Sequence of the second protein:
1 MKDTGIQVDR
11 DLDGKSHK

These two protein chains interact to form a complex.

Sequence of the first protein:
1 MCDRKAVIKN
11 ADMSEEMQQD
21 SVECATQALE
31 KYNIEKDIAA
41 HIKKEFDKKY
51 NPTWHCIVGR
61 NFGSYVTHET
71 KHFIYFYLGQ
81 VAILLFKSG

Interface contacts:
Residue Q80 in the first protein contacts residue D13 in the second protein (closest heavy-atom distance 2.9 Å).
Residue T70 in the first protein contacts residue M1 in the second protein (closest heavy-atom distance 3.1 Å).
Residue S64 in the first protein contacts residue G5 in the second protein (closest heavy-atom distance 3.6 Å).
Residue R60 in the first protein interacts with residue D9 in the second protein (closest heavy-atom distance 4.6 Å).
Residue N61 in the first protein is in contact with residue V8 in the second protein (closest heavy-atom distance 3.0 Å).
Residue L84 in the first protein interacts with residue I6 in the second protein (closest heavy-atom distance 4.1 Å).
Residue N61 in the first protein interacts with residue D9 in the second protein (closest heavy-atom distance 2.6 Å).
Residue S64 in the first protein contacts residue Q7 in the second protein (closest heavy-atom distance 4.8 Å).
Residue L84 in the first protein is in contact with residue T4 in the second protein (closest heavy-atom distance 4.5 Å).
Residue Y65 in the first protein interacts with residue D3 in the second protein (closest heavy-atom distance 4.6 Å).
Residue Y65 in the first protein contacts residue I6 in the second protein (closest heavy-atom distance 4.5 Å).
Residue H68 in the first protein contacts residue T4 in the second protein (closest heavy-atom distance 3.4 Å).
Residue S64 in the first protein is in contact with residue I6 in the second protein (closest heavy-atom distance 3.1 Å).
Residue Q80 in the first protein interacts with residue L12 in the second protein (closest heavy-atom distance 3.3 Å).
Residue R60 in the first protein is in contact with residue V8 in the second protein (closest heavy-atom distance 3.3 Å).
Residue T67 in the first protein is in contact with residue M1 in the second protein (closest heavy-atom distance 4.7 Å).
Residue Y77 in the first protein is in contact with residue V8 in the second protein (closest heavy-atom distance 4.4 Å).
Residue N10 in the first protein interacts with residue G5 in the second protein (closest heavy-atom distance 4.2 Å).
Residue E69 in the first protein contacts residue M1 in the second protein (closest heavy-atom distance 3.2 Å).
Residue G63 in the first protein is in contact with residue Q7 in the second protein (closest heavy-atom distance 3.8 Å).
Residue R60 in the first protein is in contact with residue D13 in the second protein (closest heavy-atom distance 2.6 Å).
Residue H68 in the first protein interacts with residue M1 in the second protein (closest heavy-atom distance 3.2 Å).
Residue N10 in the first protein interacts with residue I6 in the second protein (closest heavy-atom distance 4.7 Å).
Residue V81 in the first protein contacts residue L12 in the second protein (closest heavy-atom distance 3.7 Å).
Residue A82 in the first protein contacts residue L12 in the second protein (closest heavy-atom distance 4.9 Å).
Residue R60 in the first protein is in contact with residue G14 in the second protein (closest heavy-atom distance 4.6 Å).
Residue Y65 in the first protein is in contact with residue G5 in the second protein (closest heavy-atom distance 4.2 Å).
Residue N61 in the first protein interacts with residue R10 in the second protein (closest heavy-atom distance 4.8 Å).
Residue V66 in the first protein is in contact with residue D3 in the second protein (closest heavy-atom distance 2.8 Å).
Residue H68 in the first protein interacts with residue D3 in the second protein (closest heavy-atom distance 4.1 Å).
Residue Y75 in the first protein is in contact with residue I6 in the second protein (closest heavy-atom distance 3.5 Å).
Residue F62 in the first protein interacts with residue V8 in the second protein (closest heavy-atom distance 2.6 Å).
Residue V66 in the first protein is in contact with residue K2 in the second protein (closest heavy-atom distance 4.0 Å).
Residue G63 in the first protein is in contact with residue I6 in the second protein (closest heavy-atom distance 3.5 Å).
Residue A82 in the first protein is in contact with residue V8 in the second protein (closest heavy-atom distance 3.7 Å).
Residue F86 in the first protein contacts residue T4 in the second protein (closest heavy-atom distance 4.1 Å).
Residue R60 in the first protein is in contact with residue L12 in the second protein (closest heavy-atom distance 4.5 Å).
Residue F73 in the first protein is in contact with residue T4 in the second protein (closest heavy-atom distance 2.7 Å).
Residue F62 in the first protein contacts residue Q7 in the second protein (closest heavy-atom distance 3.8 Å).
Residue Q80 in the first protein contacts residue K18 in the second protein (closest heavy-atom distance 4.9 Å).
Residue Y65 in the first protein is in contact with residue T4 in the second protein (closest heavy-atom distance 3.3 Å).
Residue Y77 in the first protein interacts with residue R10 in the second protein (closest heavy-atom distance 4.0 Å).
Residue H68 in the first protein is in contact with residue K2 in the second protein (closest heavy-atom distance 2.7 Å).
Residue Y77 in the first protein interacts with residue L12 in the second protein (closest heavy-atom distance 4.6 Å).
Residue G63 in the first protein is in contact with residue V8 in the second protein (closest heavy-atom distance 4.5 Å).
Residue S64 in the first protein interacts with residue T4 in the second protein (closest heavy-atom distance 3.8 Å).
Residue R60 in the first protein is in contact with residue R10 in the second protein (closest heavy-atom distance 3.0 Å).
Residue T67 in the first protein contacts residue T4 in the second protein (closest heavy-atom distance 4.6 Å).
Residue V66 in the first protein interacts with residue T4 in the second protein (closest heavy-atom distance 2.5 Å).
Residue T67 in the first protein is in contact with residue K2 in the second protein (closest heavy-atom distance 3.9 Å).
Residue F62 in the first protein is in contact with residue D9 in the second protein (closest heavy-atom distance 4.1 Å).
Residue R60 in the first protein contacts residue D11 in the second protein (closest heavy-atom distance 4.9 Å).
Residue T67 in the first protein interacts with residue D3 in the second protein (closest heavy-atom distance 3.9 Å).
Residue Y75 in the first protein interacts with residue V8 in the second protein (closest heavy-atom distance 2.8 Å).
Residue F62 in the first protein interacts with residue I6 in the second protein (closest heavy-atom distance 3.6 Å).